Sequence of chain B:
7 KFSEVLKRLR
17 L

This data describes a binding interaction between two proteins.

Sequence of chain A:
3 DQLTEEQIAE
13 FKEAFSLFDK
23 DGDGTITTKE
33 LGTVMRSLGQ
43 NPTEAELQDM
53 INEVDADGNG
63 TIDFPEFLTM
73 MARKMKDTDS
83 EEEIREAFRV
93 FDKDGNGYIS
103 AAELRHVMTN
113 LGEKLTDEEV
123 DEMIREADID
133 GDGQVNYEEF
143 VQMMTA

Contacts between the two chains:
Residue K76 in chain A contacts residue R14 in chain B (closest heavy-atom distance 3.7 Å).
Residue F20 in chain A contacts residue F8 in chain B (closest heavy-atom distance 4.2 Å).
Residue L40 in chain A is in contact with residue S9 in chain B (closest heavy-atom distance 4.9 Å).
Residue L19 in chain A contacts residue F8 in chain B (closest heavy-atom distance 3.5 Å).
Residue L33 in chain A interacts with residue L12 in chain B (closest heavy-atom distance 4.1 Å).
Residue M73 in chain A interacts with residue R14 in chain B (closest heavy-atom distance 4.0 Å).
Residue L19 in chain A is in contact with residue K7 in chain B (closest heavy-atom distance 3.7 Å).
Residue Q42 in chain A contacts residue R16 in chain B (closest heavy-atom distance 3.6 Å).
Residue V36 in chain A is in contact with residue F8 in chain B (closest heavy-atom distance 3.7 Å).
Residue D51 in chain A interacts with residue L17 in chain B (closest heavy-atom distance 3.6 Å).
Residue F69 in chain A interacts with residue V11 in chain B (closest heavy-atom distance 3.9 Å).
Residue F20 in chain A is in contact with residue L12 in chain B (closest heavy-atom distance 4.0 Å).
Residue T80 in chain A contacts residue R14 in chain B (closest heavy-atom distance 4.0 Å).
Residue M73 in chain A is in contact with residue V11 in chain B (closest heavy-atom distance 4.1 Å).
Residue A16 in chain A contacts residue V11 in chain B (closest heavy-atom distance 3.8 Å).
Residue M52 in chain A contacts residue R16 in chain B (closest heavy-atom distance 4.3 Å).
Residue M52 in chain A interacts with residue L12 in chain B (closest heavy-atom distance 4.4 Å).
Residue V36 in chain A interacts with residue L12 in chain B (closest heavy-atom distance 4.6 Å).
Residue E55 in chain A contacts residue L17 in chain B (closest heavy-atom distance 4.2 Å).
Residue M52 in chain A interacts with residue L17 in chain B (closest heavy-atom distance 3.9 Å).
Residue E48 in chain A interacts with residue L17 in chain B (closest heavy-atom distance 4.4 Å).
Residue M37 in chain A interacts with residue L12 in chain B (closest heavy-atom distance 3.8 Å).
Residue M52 in chain A is in contact with residue L15 in chain B (closest heavy-atom distance 3.7 Å).
Residue I64 in chain A interacts with residue L15 in chain B (closest heavy-atom distance 4.7 Å).
Residue L40 in chain A contacts residue F8 in chain B (closest heavy-atom distance 3.8 Å).
Residue M77 in chain A interacts with residue R14 in chain B (closest heavy-atom distance 3.9 Å).
Residue F20 in chain A is in contact with residue L15 in chain B (closest heavy-atom distance 4.0 Å).
Residue M72 in chain A contacts residue L15 in chain B (closest heavy-atom distance 3.5 Å).
Residue L33 in chain A interacts with residue L15 in chain B (closest heavy-atom distance 3.9 Å).
Residue Q42 in chain A contacts residue L12 in chain B (closest heavy-atom distance 4.2 Å).
Residue V56 in chain A is in contact with residue L15 in chain B (closest heavy-atom distance 3.6 Å).
Residue M72 in chain A contacts residue R14 in chain B (closest heavy-atom distance 4.0 Å).
Residue L40 in chain A interacts with residue L12 in chain B (closest heavy-atom distance 3.1 Å).
Residue F20 in chain A interacts with residue V11 in chain B (closest heavy-atom distance 3.3 Å).
Residue K22 in chain A interacts with residue F8 in chain B (closest heavy-atom distance 4.3 Å).